Sequence of the second protein:
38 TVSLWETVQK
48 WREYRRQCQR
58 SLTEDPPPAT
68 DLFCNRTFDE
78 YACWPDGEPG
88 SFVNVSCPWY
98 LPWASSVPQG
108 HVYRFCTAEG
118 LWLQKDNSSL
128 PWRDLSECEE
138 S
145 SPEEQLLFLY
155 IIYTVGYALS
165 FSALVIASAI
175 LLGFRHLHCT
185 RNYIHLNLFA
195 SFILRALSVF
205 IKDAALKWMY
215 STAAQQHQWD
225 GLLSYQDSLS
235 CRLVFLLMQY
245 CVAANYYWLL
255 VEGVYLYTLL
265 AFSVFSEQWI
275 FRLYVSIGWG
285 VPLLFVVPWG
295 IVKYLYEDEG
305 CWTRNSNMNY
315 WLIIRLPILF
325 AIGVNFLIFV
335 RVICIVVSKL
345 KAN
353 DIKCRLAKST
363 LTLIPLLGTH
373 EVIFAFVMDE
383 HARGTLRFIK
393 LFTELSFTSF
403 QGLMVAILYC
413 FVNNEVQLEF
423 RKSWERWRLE

The following describes two proteins that form a bound complex.

Residue-level contacts at the interface:
Residue R319 in the second protein contacts residue H1 in the first protein (closest heavy-atom distance 3.3 Å).
Residue T307 in the second protein contacts residue S8 in the first protein (closest heavy-atom distance 3.0 Å).
Residue Q219 in the second protein interacts with residue A18 in the first protein (closest heavy-atom distance 3.7 Å).
Residue E77 in the second protein interacts with residue L26 in the first protein (closest heavy-atom distance 3.5 Å).
Residue P99 in the second protein interacts with residue I23 in the first protein (closest heavy-atom distance 3.4 Å).
Residue Y214 in the second protein contacts residue S11 in the first protein (closest heavy-atom distance 3.1 Å).
Residue T44 in the second protein interacts with residue I23 in the first protein (closest heavy-atom distance 3.8 Å).
Residue L210 in the second protein is in contact with residue V10 in the first protein (closest heavy-atom distance 3.8 Å).
Residue L150 in the second protein interacts with residue F6 in the first protein (closest heavy-atom distance 3.4 Å).
Residue Y78 in the second protein is in contact with residue V27 in the first protein (closest heavy-atom distance 3.5 Å).
Residue N309 in the second protein interacts with residue G4 in the first protein (closest heavy-atom distance 3.6 Å).
Residue R130 in the second protein is in contact with residue V27 in the first protein (closest heavy-atom distance 2.8 Å).
Residue E147 in the second protein interacts with residue Y13 in the first protein (closest heavy-atom distance 3.4 Å).
Residue R389 in the second protein is in contact with residue D9 in the first protein (closest heavy-atom distance 2.6 Å).
Residue D381 in the second protein is in contact with residue T5 in the first protein (closest heavy-atom distance 3.3 Å).
Residue W48 in the second protein contacts residue L26 in the first protein (closest heavy-atom distance 3.8 Å).
Residue T307 in the second protein is in contact with residue S11 in the first protein (closest heavy-atom distance 2.5 Å).
Residue W223 in the second protein contacts residue W25 in the first protein (closest heavy-atom distance 3.1 Å).
Residue L393 in the second protein interacts with residue D9 in the first protein (closest heavy-atom distance 3.9 Å).
Residue Y214 in the second protein contacts residue E15 in the first protein (closest heavy-atom distance 3.5 Å).
Residue L397 in the second protein contacts residue A2 in the first protein (closest heavy-atom distance 3.8 Å).
Residue L41 in the second protein contacts residue F22 in the first protein (closest heavy-atom distance 3.8 Å).
Residue Y214 in the second protein is in contact with residue L14 in the first protein (closest heavy-atom distance 3.6 Å).
Residue R308 in the second protein contacts residue S12 in the first protein (closest heavy-atom distance 3.1 Å).
Residue T44 in the second protein interacts with residue F22 in the first protein (closest heavy-atom distance 3.9 Å).
Residue L153 in the second protein is in contact with residue F6 in the first protein (closest heavy-atom distance 3.6 Å).
Residue V39 in the second protein is in contact with residue E15 in the first protein (closest heavy-atom distance 3.7 Å).
Residue L393 in the second protein interacts with residue A2 in the first protein (closest heavy-atom distance 3.9 Å).
Residue T307 in the second protein contacts residue T7 in the first protein (closest heavy-atom distance 3.6 Å).
Residue V246 in the second protein is in contact with residue H1 in the first protein (closest heavy-atom distance 3.4 Å).
Residue E396 in the second protein is in contact with residue A2 in the first protein (closest heavy-atom distance 3.5 Å).
Residue F239 in the second protein contacts residue T7 in the first protein (closest heavy-atom distance 3.6 Å).
Residue W100 in the second protein contacts residue I23 in the first protein (closest heavy-atom distance 3.1 Å).
Residue W223 in the second protein interacts with residue F22 in the first protein (closest heavy-atom distance 3.5 Å).
Residue P146 in the second protein contacts residue Y13 in the first protein (closest heavy-atom distance 3.8 Å).
Residue Y157 in the second protein contacts residue F6 in the first protein (closest heavy-atom distance 3.4 Å).
Residue R199 in the second protein interacts with residue E3 in the first protein (closest heavy-atom distance 2.8 Å).
Residue I318 in the second protein interacts with residue H1 in the first protein (closest heavy-atom distance 3.7 Å).
Residue Q219 in the second protein contacts residue E21 in the first protein (closest heavy-atom distance 3.2 Å).
Residue Y161 in the second protein interacts with residue E3 in the first protein (closest heavy-atom distance 2.8 Å).
Residue L397 in the second protein contacts residue F6 in the first protein (closest heavy-atom distance 3.7 Å).
Residue N309 in the second protein interacts with residue S8 in the first protein (closest heavy-atom distance 2.7 Å).
Residue W315 in the second protein interacts with residue G4 in the first protein (closest heavy-atom distance 3.7 Å).
Residue M242 in the second protein contacts residue T7 in the first protein (closest heavy-atom distance 3.8 Å).
Residue W48 in the second protein is in contact with residue R30 in the first protein (closest heavy-atom distance 3.4 Å).
Residue Q243 in the second protein is in contact with residue H1 in the first protein (closest heavy-atom distance 3.1 Å).
Residue R308 in the second protein is in contact with residue S11 in the first protein (closest heavy-atom distance 2.7 Å).
Residue E77 in the second protein is in contact with residue R30 in the first protein (closest heavy-atom distance 3.0 Å).
Residue W315 in the second protein contacts residue H1 in the first protein (closest heavy-atom distance 3.6 Å).
Residue R308 in the second protein interacts with residue E15 in the first protein (closest heavy-atom distance 3.1 Å).
Residue R308 in the second protein is in contact with residue S8 in the first protein (closest heavy-atom distance 3.4 Å).
Residue I322 in the second protein is in contact with residue H1 in the first protein (closest heavy-atom distance 3.8 Å).
Residue L41 in the second protein contacts residue E15 in the first protein (closest heavy-atom distance 3.0 Å).
Residue W315 in the second protein is in contact with residue T5 in the first protein (closest heavy-atom distance 3.9 Å).
Residue L393 in the second protein interacts with residue T5 in the first protein (closest heavy-atom distance 3.8 Å).
Residue Q230 in the second protein is in contact with residue E15 in the first protein (closest heavy-atom distance 3.7 Å).
Residue S40 in the second protein contacts residue E15 in the first protein (closest heavy-atom distance 3.4 Å).
Residue E137 in the second protein interacts with residue K20 in the first protein (closest heavy-atom distance 3.4 Å).
Residue K206 in the second protein interacts with residue T7 in the first protein (closest heavy-atom distance 3.1 Å).
Residue R389 in the second protein is in contact with residue T5 in the first protein (closest heavy-atom distance 3.9 Å).

Sequence of the first protein:
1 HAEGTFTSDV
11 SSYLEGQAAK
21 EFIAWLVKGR